Sequence of protein 2:
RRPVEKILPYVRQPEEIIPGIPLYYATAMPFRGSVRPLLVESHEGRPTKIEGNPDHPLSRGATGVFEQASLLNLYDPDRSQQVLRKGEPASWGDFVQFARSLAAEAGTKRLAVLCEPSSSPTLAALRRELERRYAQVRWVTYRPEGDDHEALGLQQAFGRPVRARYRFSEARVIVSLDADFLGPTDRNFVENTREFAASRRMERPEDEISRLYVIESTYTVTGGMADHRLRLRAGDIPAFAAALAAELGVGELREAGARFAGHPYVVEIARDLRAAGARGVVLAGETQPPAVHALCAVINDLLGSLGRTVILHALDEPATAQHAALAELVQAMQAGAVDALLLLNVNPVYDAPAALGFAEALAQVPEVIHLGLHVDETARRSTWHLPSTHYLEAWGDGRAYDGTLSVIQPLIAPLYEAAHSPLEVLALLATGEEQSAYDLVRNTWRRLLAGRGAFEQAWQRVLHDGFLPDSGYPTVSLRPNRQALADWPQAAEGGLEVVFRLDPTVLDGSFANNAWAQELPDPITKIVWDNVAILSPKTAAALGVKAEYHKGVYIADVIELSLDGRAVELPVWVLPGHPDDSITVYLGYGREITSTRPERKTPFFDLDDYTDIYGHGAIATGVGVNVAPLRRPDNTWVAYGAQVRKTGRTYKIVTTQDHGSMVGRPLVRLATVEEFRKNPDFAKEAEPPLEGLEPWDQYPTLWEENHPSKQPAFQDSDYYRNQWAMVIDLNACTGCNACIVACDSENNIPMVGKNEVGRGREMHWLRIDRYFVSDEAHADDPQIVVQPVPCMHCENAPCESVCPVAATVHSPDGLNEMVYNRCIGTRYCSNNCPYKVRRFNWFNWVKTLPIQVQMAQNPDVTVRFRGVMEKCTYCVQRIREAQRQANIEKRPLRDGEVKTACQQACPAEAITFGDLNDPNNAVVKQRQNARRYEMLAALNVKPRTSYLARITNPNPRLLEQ

The following describes two proteins that form a bound complex.

Sequence of protein 1:
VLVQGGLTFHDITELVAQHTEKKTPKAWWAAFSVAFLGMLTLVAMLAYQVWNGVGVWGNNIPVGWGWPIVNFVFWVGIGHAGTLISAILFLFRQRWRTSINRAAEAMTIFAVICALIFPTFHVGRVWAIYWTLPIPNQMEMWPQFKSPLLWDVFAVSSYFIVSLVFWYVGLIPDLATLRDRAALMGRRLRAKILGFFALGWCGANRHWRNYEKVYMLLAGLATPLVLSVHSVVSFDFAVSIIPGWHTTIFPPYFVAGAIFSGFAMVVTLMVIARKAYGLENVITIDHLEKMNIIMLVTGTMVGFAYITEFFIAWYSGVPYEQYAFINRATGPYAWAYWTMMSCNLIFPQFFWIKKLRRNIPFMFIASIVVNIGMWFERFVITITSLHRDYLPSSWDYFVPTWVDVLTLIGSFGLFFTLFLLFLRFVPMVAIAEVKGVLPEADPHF

Interface contacts:
Residue N895 in protein 2 is in contact with residue R142 in protein 1 (closest heavy-atom distance 2.3 Å).
Residue R835 in protein 2 contacts residue G72 in protein 1 (closest heavy-atom distance 3.2 Å).
Residue V876 in protein 2 is in contact with residue S164 in protein 1 (closest heavy-atom distance 2.9 Å).
Residue F917 in protein 2 contacts residue G72 in protein 1 (closest heavy-atom distance 3.2 Å).
Residue R841 in protein 2 is in contact with residue S410 in protein 1 (closest heavy-atom distance 2.5 Å).
Residue R739 in protein 2 contacts residue Y340 in protein 1 (closest heavy-atom distance 3.2 Å).
Residue I898 in protein 2 interacts with residue A145 in protein 1 (closest heavy-atom distance 3.1 Å).
Residue R835 in protein 2 interacts with residue N77 in protein 1 (closest heavy-atom distance 3.3 Å).
Residue D732 in protein 2 interacts with residue D413 in protein 1 (closest heavy-atom distance 2.8 Å).
Residue C877 in protein 2 contacts residue S164 in protein 1 (closest heavy-atom distance 3.0 Å).
Residue F679 in protein 2 interacts with residue N69 in protein 1 (closest heavy-atom distance 2.9 Å).
Residue F678 in protein 2 is in contact with residue Y65 in protein 1 (closest heavy-atom distance 3.2 Å).
Residue R940 in protein 2 contacts residue R142 in protein 1 (closest heavy-atom distance 3.3 Å).
Residue R913 in protein 2 contacts residue I78 in protein 1 (closest heavy-atom distance 3.4 Å).
Residue R835 in protein 2 contacts residue N76 in protein 1 (closest heavy-atom distance 2.7 Å).
Residue T900 in protein 2 interacts with residue W82 in protein 1 (closest heavy-atom distance 3.0 Å).
Residue G899 in protein 2 interacts with residue V140 in protein 1 (closest heavy-atom distance 3.4 Å).
Residue Y902 in protein 2 interacts with residue W82 in protein 1 (closest heavy-atom distance 3.2 Å).
Residue Y902 in protein 2 interacts with residue L166 in protein 1 (closest heavy-atom distance 3.1 Å).
Residue P878 in protein 2 is in contact with residue Q161 in protein 1 (closest heavy-atom distance 2.5 Å).
Residue K625 in protein 2 is in contact with residue Y414 in protein 1 (closest heavy-atom distance 3.2 Å).
Residue V879 in protein 2 is in contact with residue T149 in protein 1 (closest heavy-atom distance 3.3 Å).
Residue P878 in protein 2 is in contact with residue P160 in protein 1 (closest heavy-atom distance 3.4 Å).
Residue G834 in protein 2 contacts residue N77 in protein 1 (closest heavy-atom distance 2.8 Å).
Residue D680 in protein 2 interacts with residue N69 in protein 1 (closest heavy-atom distance 2.9 Å).
Residue L741 in protein 2 contacts residue P409 in protein 1 (closest heavy-atom distance 3.3 Å).
Residue N905 in protein 2 is in contact with residue I259 in protein 1 (closest heavy-atom distance 3.3 Å).
Residue W916 in protein 2 is in contact with residue N77 in protein 1 (closest heavy-atom distance 3.2 Å).
Residue F679 in protein 2 contacts residue Y65 in protein 1 (closest heavy-atom distance 3.0 Å).
Residue Y902 in protein 2 contacts residue D253 in protein 1 (closest heavy-atom distance 1.9 Å).
Residue H733 in protein 2 is in contact with residue W412 in protein 1 (closest heavy-atom distance 3.2 Å).
Residue N905 in protein 2 is in contact with residue P79 in protein 1 (closest heavy-atom distance 3.1 Å).
Residue W916 in protein 2 interacts with residue N76 in protein 1 (closest heavy-atom distance 3.1 Å).
Residue C877 in protein 2 contacts residue Q161 in protein 1 (closest heavy-atom distance 3.3 Å).
Residue P878 in protein 2 contacts residue S164 in protein 1 (closest heavy-atom distance 3.0 Å).
Residue R940 in protein 2 contacts residue N69 in protein 1 (closest heavy-atom distance 3.2 Å).
Residue D680 in protein 2 is in contact with residue W68 in protein 1 (closest heavy-atom distance 3.0 Å).
Residue I898 in protein 2 interacts with residue G141 in protein 1 (closest heavy-atom distance 3.2 Å).
Residue R901 in protein 2 contacts residue H139 in protein 1 (closest heavy-atom distance 2.4 Å).
Residue S875 in protein 2 interacts with residue K163 in protein 1 (closest heavy-atom distance 3.1 Å).
Residue I898 in protein 2 interacts with residue R142 in protein 1 (closest heavy-atom distance 2.7 Å).
Residue L681 in protein 2 interacts with residue Y65 in protein 1 (closest heavy-atom distance 3.1 Å).
Residue D843 in protein 2 interacts with residue S410 in protein 1 (closest heavy-atom distance 3.2 Å).
Residue Q731 in protein 2 is in contact with residue W412 in protein 1 (closest heavy-atom distance 3.3 Å).
Residue K910 in protein 2 is in contact with residue D406 in protein 1 (closest heavy-atom distance 2.4 Å).
Residue T900 in protein 2 is in contact with residue H139 in protein 1 (closest heavy-atom distance 3.1 Å).
Residue F917 in protein 2 interacts with residue V73 in protein 1 (closest heavy-atom distance 3.2 Å).
Residue S875 in protein 2 contacts residue S164 in protein 1 (closest heavy-atom distance 3.2 Å).
Residue Y902 in protein 2 contacts residue V256 in protein 1 (closest heavy-atom distance 3.4 Å).
Residue C897 in protein 2 contacts residue R142 in protein 1 (closest heavy-atom distance 3.2 Å).
Residue R912 in protein 2 interacts with residue I78 in protein 1 (closest heavy-atom distance 3.2 Å).
Residue W916 in protein 2 is in contact with residue V71 in protein 1 (closest heavy-atom distance 3.4 Å).
Residue K910 in protein 2 interacts with residue S411 in protein 1 (closest heavy-atom distance 3.3 Å).
Residue N905 in protein 2 is in contact with residue W82 in protein 1 (closest heavy-atom distance 3.2 Å).
Residue L1010 in protein 2 contacts residue Y337 in protein 1 (closest heavy-atom distance 3.2 Å).
Residue P740 in protein 2 contacts residue Y337 in protein 1 (closest heavy-atom distance 3.3 Å).
Residue R901 in protein 2 contacts residue G81 in protein 1 (closest heavy-atom distance 2.6 Å).
Residue L681 in protein 2 is in contact with residue N69 in protein 1 (closest heavy-atom distance 3.0 Å).
Residue N906 in protein 2 contacts residue S257 in protein 1 (closest heavy-atom distance 2.6 Å).
Residue Q731 in protein 2 contacts residue S410 in protein 1 (closest heavy-atom distance 3.3 Å).